Sequence of the first protein:
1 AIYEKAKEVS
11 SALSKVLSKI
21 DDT

These two protein chains interact to form a complex.

Contacts between the two chains:
Residue I20 in the second protein contacts residue A6 in the first protein (closest heavy-atom distance 4.5 Å).
Residue L62 in the second protein is in contact with residue I2 in the first protein (closest heavy-atom distance 4.0 Å).
Residue A58 in the second protein is in contact with residue E8 in the first protein (closest heavy-atom distance 4.4 Å).
Residue V55 in the second protein is in contact with residue V16 in the first protein (closest heavy-atom distance 4.2 Å).
Residue V65 in the second protein contacts residue K5 in the first protein (closest heavy-atom distance 3.8 Å).
Residue S120 in the second protein contacts residue L17 in the first protein (closest heavy-atom distance 3.3 Å).
Residue T16 in the second protein is in contact with residue Y3 in the first protein (closest heavy-atom distance 3.8 Å).
Residue L116 in the second protein contacts residue I20 in the first protein (closest heavy-atom distance 4.1 Å).
Residue S120 in the second protein is in contact with residue L13 in the first protein (closest heavy-atom distance 3.8 Å).
Residue T69 in the second protein interacts with residue I2 in the first protein (closest heavy-atom distance 4.1 Å).
Residue L116 in the second protein interacts with residue V16 in the first protein (closest heavy-atom distance 4.5 Å).
Residue V55 in the second protein contacts residue A12 in the first protein (closest heavy-atom distance 4.0 Å).
Residue L31 in the second protein interacts with residue D21 in the first protein (closest heavy-atom distance 3.6 Å).
Residue L48 in the second protein is in contact with residue I20 in the first protein (closest heavy-atom distance 3.3 Å).
Residue V65 in the second protein is in contact with residue A1 in the first protein (closest heavy-atom distance 3.9 Å).
Residue F134 in the second protein contacts residue Y3 in the first protein (closest heavy-atom distance 3.6 Å).
Residue M82 in the second protein is in contact with residue I2 in the first protein (closest heavy-atom distance 4.5 Å).
Residue L48 in the second protein interacts with residue K19 in the first protein (closest heavy-atom distance 3.3 Å).
Residue D135 in the second protein is in contact with residue Y3 in the first protein (closest heavy-atom distance 2.6 Å).
Residue V52 in the second protein interacts with residue V16 in the first protein (closest heavy-atom distance 3.3 Å).
Residue V24 in the second protein contacts residue L17 in the first protein (closest heavy-atom distance 3.7 Å).
Residue Q27 in the second protein contacts residue S14 in the first protein (closest heavy-atom distance 2.3 Å).
Residue P51 in the second protein is in contact with residue A12 in the first protein (closest heavy-atom distance 4.0 Å).
Residue N61 in the second protein interacts with residue K5 in the first protein (closest heavy-atom distance 4.1 Å).
Residue I45 in the second protein contacts residue I20 in the first protein (closest heavy-atom distance 3.7 Å).
Residue A58 in the second protein is in contact with residue V9 in the first protein (closest heavy-atom distance 3.2 Å).
Residue V24 in the second protein is in contact with residue S14 in the first protein (closest heavy-atom distance 4.0 Å).
Residue F134 in the second protein interacts with residue I2 in the first protein (closest heavy-atom distance 3.9 Å).
Residue L130 in the second protein interacts with residue I2 in the first protein (closest heavy-atom distance 4.0 Å).
Residue I20 in the second protein contacts residue K7 in the first protein (closest heavy-atom distance 3.8 Å).
Residue L48 in the second protein interacts with residue V16 in the first protein (closest heavy-atom distance 4.3 Å).
Residue I28 in the second protein interacts with residue L17 in the first protein (closest heavy-atom distance 3.7 Å).
Residue V24 in the second protein interacts with residue S10 in the first protein (closest heavy-atom distance 3.7 Å).
Residue Q27 in the second protein interacts with residue S18 in the first protein (closest heavy-atom distance 3.6 Å).
Residue I45 in the second protein contacts residue K19 in the first protein (closest heavy-atom distance 2.9 Å).
Residue R64 in the second protein contacts residue K5 in the first protein (closest heavy-atom distance 4.5 Å).
Residue V24 in the second protein contacts residue L13 in the first protein (closest heavy-atom distance 3.7 Å).
Residue R113 in the second protein is in contact with residue I20 in the first protein (closest heavy-atom distance 4.0 Å).
Residue P51 in the second protein is in contact with residue V16 in the first protein (closest heavy-atom distance 2.7 Å).
Residue T127 in the second protein is in contact with residue A6 in the first protein (closest heavy-atom distance 4.5 Å).
Residue L31 in the second protein interacts with residue L17 in the first protein (closest heavy-atom distance 4.0 Å).
Residue L31 in the second protein interacts with residue I20 in the first protein (closest heavy-atom distance 3.0 Å).
Residue P51 in the second protein contacts residue K19 in the first protein (closest heavy-atom distance 4.5 Å).
Residue L131 in the second protein contacts residue A6 in the first protein (closest heavy-atom distance 3.8 Å).
Residue P46 in the second protein interacts with residue K19 in the first protein (closest heavy-atom distance 3.3 Å).
Residue V65 in the second protein is in contact with residue I2 in the first protein (closest heavy-atom distance 3.8 Å).
Residue V59 in the second protein is in contact with residue V9 in the first protein (closest heavy-atom distance 3.6 Å).
Residue T127 in the second protein is in contact with residue V9 in the first protein (closest heavy-atom distance 4.2 Å).
Residue L131 in the second protein is in contact with residue I2 in the first protein (closest heavy-atom distance 3.0 Å).
Residue I20 in the second protein contacts residue Y3 in the first protein (closest heavy-atom distance 4.1 Å).
Residue Q27 in the second protein is in contact with residue L17 in the first protein (closest heavy-atom distance 3.4 Å).
Residue A54 in the second protein is in contact with residue A12 in the first protein (closest heavy-atom distance 4.4 Å).
Residue L96 in the second protein interacts with residue L13 in the first protein (closest heavy-atom distance 3.7 Å).
Residue V55 in the second protein interacts with residue L13 in the first protein (closest heavy-atom distance 4.0 Å).
Residue I20 in the second protein contacts residue S10 in the first protein (closest heavy-atom distance 3.0 Å).
Residue L131 in the second protein is in contact with residue Y3 in the first protein (closest heavy-atom distance 3.6 Å).
Residue G66 in the second protein contacts residue I2 in the first protein (closest heavy-atom distance 4.4 Å).
Residue L62 in the second protein is in contact with residue K5 in the first protein (closest heavy-atom distance 3.5 Å).
Residue I17 in the second protein interacts with residue Y3 in the first protein (closest heavy-atom distance 3.4 Å).
Residue L62 in the second protein is in contact with residue A6 in the first protein (closest heavy-atom distance 3.5 Å).

Sequence of the second protein:
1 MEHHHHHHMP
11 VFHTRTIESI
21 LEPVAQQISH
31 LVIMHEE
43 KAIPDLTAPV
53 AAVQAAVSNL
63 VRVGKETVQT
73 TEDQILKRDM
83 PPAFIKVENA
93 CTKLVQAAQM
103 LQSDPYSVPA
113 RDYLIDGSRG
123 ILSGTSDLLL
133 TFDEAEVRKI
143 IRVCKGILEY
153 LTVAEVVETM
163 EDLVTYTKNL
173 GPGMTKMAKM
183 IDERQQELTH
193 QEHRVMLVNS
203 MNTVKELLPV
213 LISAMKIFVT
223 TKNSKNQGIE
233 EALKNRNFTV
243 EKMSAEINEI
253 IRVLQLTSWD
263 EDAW